Residue-level contacts at the interface:
Residue I112 in chain A is in contact with residue A26 in chain B (closest heavy-atom distance 3.6 Å).
Residue V102 in chain A is in contact with residue V51 in chain B (closest heavy-atom distance 4.2 Å).
Residue I98 in chain A contacts residue V51 in chain B (closest heavy-atom distance 4.9 Å).
Residue F105 in chain A is in contact with residue M19 in chain B (closest heavy-atom distance 3.6 Å).
Residue I112 in chain A contacts residue V25 in chain B (closest heavy-atom distance 5.0 Å).
Residue A101 in chain A is in contact with residue W47 in chain B (closest heavy-atom distance 4.9 Å).
Residue F87 in chain A interacts with residue V62 in chain B (closest heavy-atom distance 4.7 Å).
Residue I112 in chain A interacts with residue A28 in chain B (closest heavy-atom distance 4.7 Å).
Residue R113 in chain A contacts residue P24 in chain B (closest heavy-atom distance 4.1 Å).
Residue V108 in chain A contacts residue M19 in chain B (closest heavy-atom distance 3.8 Å).
Residue F105 in chain A contacts residue W47 in chain B (closest heavy-atom distance 3.6 Å).
Residue I112 in chain A contacts residue P24 in chain B (closest heavy-atom distance 3.8 Å).
Residue V102 in chain A interacts with residue W47 in chain B (closest heavy-atom distance 3.6 Å).
Residue I112 in chain A contacts residue Y27 in chain B (closest heavy-atom distance 4.0 Å).
Residue F87 in chain A interacts with residue V61 in chain B (closest heavy-atom distance 4.1 Å).
Residue I98 in chain A interacts with residue V54 in chain B (closest heavy-atom distance 4.2 Å).

Sequence of chain A:
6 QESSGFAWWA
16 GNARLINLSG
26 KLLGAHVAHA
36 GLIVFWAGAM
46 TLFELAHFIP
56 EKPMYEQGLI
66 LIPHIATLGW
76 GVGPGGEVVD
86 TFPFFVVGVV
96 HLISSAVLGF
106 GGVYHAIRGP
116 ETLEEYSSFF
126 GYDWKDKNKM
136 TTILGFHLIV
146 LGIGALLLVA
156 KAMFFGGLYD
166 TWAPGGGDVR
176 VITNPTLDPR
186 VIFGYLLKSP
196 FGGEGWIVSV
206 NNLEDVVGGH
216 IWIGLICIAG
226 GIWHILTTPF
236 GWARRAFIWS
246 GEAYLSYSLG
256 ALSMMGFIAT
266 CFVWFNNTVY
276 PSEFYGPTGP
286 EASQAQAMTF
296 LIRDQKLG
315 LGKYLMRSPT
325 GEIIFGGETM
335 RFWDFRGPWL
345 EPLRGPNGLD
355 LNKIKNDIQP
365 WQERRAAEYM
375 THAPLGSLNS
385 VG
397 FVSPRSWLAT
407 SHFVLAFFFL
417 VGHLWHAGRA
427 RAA

Sequence of chain B:
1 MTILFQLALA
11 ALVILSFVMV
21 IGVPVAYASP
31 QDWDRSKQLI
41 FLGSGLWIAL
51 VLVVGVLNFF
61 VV

This data describes a binding interaction between two proteins.